Sequence of chain B:
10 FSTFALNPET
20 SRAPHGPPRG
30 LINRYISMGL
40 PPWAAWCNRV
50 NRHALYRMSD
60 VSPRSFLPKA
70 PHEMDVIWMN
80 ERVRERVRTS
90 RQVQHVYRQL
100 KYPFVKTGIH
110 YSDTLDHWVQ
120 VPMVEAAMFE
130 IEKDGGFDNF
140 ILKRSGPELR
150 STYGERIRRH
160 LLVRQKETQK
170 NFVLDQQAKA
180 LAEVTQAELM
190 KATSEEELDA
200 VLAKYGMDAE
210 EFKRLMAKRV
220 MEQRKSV

The following describes two proteins that form a bound complex.

Sequence of chain A:
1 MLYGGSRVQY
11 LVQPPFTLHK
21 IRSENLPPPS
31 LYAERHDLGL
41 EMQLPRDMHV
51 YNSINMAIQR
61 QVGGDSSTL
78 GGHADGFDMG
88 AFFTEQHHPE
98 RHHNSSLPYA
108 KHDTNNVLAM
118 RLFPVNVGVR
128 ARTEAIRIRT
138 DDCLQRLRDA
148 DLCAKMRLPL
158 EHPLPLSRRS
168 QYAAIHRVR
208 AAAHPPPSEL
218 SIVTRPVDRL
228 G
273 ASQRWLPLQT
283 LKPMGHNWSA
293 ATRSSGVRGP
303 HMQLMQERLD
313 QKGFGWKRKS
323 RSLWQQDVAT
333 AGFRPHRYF

Residue-level contacts at the interface:
Residue A331 in chain A is in contact with residue N47 in chain B (closest heavy-atom distance 3.5 Å).
Residue P302 in chain A is in contact with residue G29 in chain B (closest heavy-atom distance 3.4 Å).
Residue D329 in chain A interacts with residue C46 in chain B (closest heavy-atom distance 3.4 Å).
Residue G334 in chain A contacts residue Q93 in chain B (closest heavy-atom distance 3.1 Å).
Residue R323 in chain A interacts with residue R87 in chain B (closest heavy-atom distance 2.9 Å).
Residue Q327 in chain A interacts with residue V86 in chain B (closest heavy-atom distance 3.8 Å).
Residue T332 in chain A interacts with residue W45 in chain B (closest heavy-atom distance 2.9 Å).
Residue A331 in chain A contacts residue R56 in chain B (closest heavy-atom distance 4.0 Å).
Residue S322 in chain A interacts with residue Q93 in chain B (closest heavy-atom distance 4.2 Å).
Residue D329 in chain A interacts with residue V86 in chain B (closest heavy-atom distance 3.2 Å).
Residue E309 in chain A interacts with residue L30 in chain B (closest heavy-atom distance 3.3 Å).
Residue T332 in chain A interacts with residue V86 in chain B (closest heavy-atom distance 3.9 Å).
Residue Q327 in chain A contacts residue R85 in chain B (closest heavy-atom distance 4.0 Å).
Residue H303 in chain A interacts with residue R33 in chain B (closest heavy-atom distance 3.6 Å).
Residue Q328 in chain A is in contact with residue T88 in chain B (closest heavy-atom distance 2.4 Å).
Residue D329 in chain A is in contact with residue R56 in chain B (closest heavy-atom distance 2.8 Å).
Residue P302 in chain A interacts with residue R28 in chain B (closest heavy-atom distance 3.4 Å).
Residue A331 in chain A is in contact with residue R48 in chain B (closest heavy-atom distance 3.4 Å).
Residue S322 in chain A contacts residue T88 in chain B (closest heavy-atom distance 3.9 Å).
Residue E309 in chain A interacts with residue I31 in chain B (closest heavy-atom distance 3.2 Å).
Residue A331 in chain A interacts with residue C46 in chain B (closest heavy-atom distance 3.4 Å).
Residue M304 in chain A is in contact with residue G29 in chain B (closest heavy-atom distance 3.6 Å).
Residue E309 in chain A contacts residue G29 in chain B (closest heavy-atom distance 4.1 Å).
Residue A333 in chain A is in contact with residue W45 in chain B (closest heavy-atom distance 3.3 Å).
Residue L306 in chain A is in contact with residue F10 in chain B (closest heavy-atom distance 3.6 Å).
Residue T332 in chain A contacts residue N47 in chain B (closest heavy-atom distance 3.9 Å).
Residue V330 in chain A is in contact with residue R97 in chain B (closest heavy-atom distance 3.3 Å).
Residue H303 in chain A contacts residue L30 in chain B (closest heavy-atom distance 4.0 Å).
Residue T332 in chain A contacts residue V95 in chain B (closest heavy-atom distance 3.6 Å).
Residue L325 in chain A contacts residue W42 in chain B (closest heavy-atom distance 3.5 Å).
Residue R310 in chain A is in contact with residue L30 in chain B (closest heavy-atom distance 4.0 Å).
Residue D329 in chain A contacts residue M57 in chain B (closest heavy-atom distance 3.2 Å).
Residue D329 in chain A interacts with residue A53 in chain B (closest heavy-atom distance 3.9 Å).
Residue T332 in chain A contacts residue C46 in chain B (closest heavy-atom distance 4.2 Å).
Residue L325 in chain A interacts with residue W45 in chain B (closest heavy-atom distance 3.6 Å).
Residue Q305 in chain A contacts residue L30 in chain B (closest heavy-atom distance 3.6 Å).
Residue R323 in chain A contacts residue R90 in chain B (closest heavy-atom distance 3.5 Å).
Residue V330 in chain A contacts residue V86 in chain B (closest heavy-atom distance 4.2 Å).
Residue R310 in chain A interacts with residue I31 in chain B (closest heavy-atom distance 3.9 Å).
Residue A333 in chain A contacts residue N47 in chain B (closest heavy-atom distance 3.4 Å).
Residue Q327 in chain A is in contact with residue E84 in chain B (closest heavy-atom distance 3.5 Å).
Residue H303 in chain A contacts residue G29 in chain B (closest heavy-atom distance 3.7 Å).
Residue L325 in chain A is in contact with residue R85 in chain B (closest heavy-atom distance 3.6 Å).
Residue M304 in chain A contacts residue L30 in chain B (closest heavy-atom distance 3.4 Å).
Residue Q327 in chain A interacts with residue W42 in chain B (closest heavy-atom distance 3.0 Å).
Residue W326 in chain A is in contact with residue R85 in chain B (closest heavy-atom distance 2.6 Å).
Residue R310 in chain A interacts with residue A44 in chain B (closest heavy-atom distance 2.5 Å).
Residue S322 in chain A contacts residue W45 in chain B (closest heavy-atom distance 3.0 Å).
Residue R310 in chain A contacts residue W45 in chain B (closest heavy-atom distance 3.6 Å).
Residue Q328 in chain A is in contact with residue W42 in chain B (closest heavy-atom distance 4.3 Å).
Residue F335 in chain A interacts with residue H94 in chain B (closest heavy-atom distance 3.5 Å).
Residue L306 in chain A interacts with residue G29 in chain B (closest heavy-atom distance 3.6 Å).
Residue V330 in chain A is in contact with residue R56 in chain B (closest heavy-atom distance 3.6 Å).
Residue F335 in chain A contacts residue Q93 in chain B (closest heavy-atom distance 2.7 Å).
Residue Q328 in chain A is in contact with residue V86 in chain B (closest heavy-atom distance 3.6 Å).
Residue W318 in chain A interacts with residue W45 in chain B (closest heavy-atom distance 2.8 Å).
Residue G334 in chain A interacts with residue V95 in chain B (closest heavy-atom distance 3.9 Å).
Residue K319 in chain A interacts with residue Q93 in chain B (closest heavy-atom distance 3.2 Å).
Residue F335 in chain A is in contact with residue V92 in chain B (closest heavy-atom distance 3.4 Å).
Residue R323 in chain A is in contact with residue T88 in chain B (closest heavy-atom distance 3.2 Å).